Sequence of the first protein:
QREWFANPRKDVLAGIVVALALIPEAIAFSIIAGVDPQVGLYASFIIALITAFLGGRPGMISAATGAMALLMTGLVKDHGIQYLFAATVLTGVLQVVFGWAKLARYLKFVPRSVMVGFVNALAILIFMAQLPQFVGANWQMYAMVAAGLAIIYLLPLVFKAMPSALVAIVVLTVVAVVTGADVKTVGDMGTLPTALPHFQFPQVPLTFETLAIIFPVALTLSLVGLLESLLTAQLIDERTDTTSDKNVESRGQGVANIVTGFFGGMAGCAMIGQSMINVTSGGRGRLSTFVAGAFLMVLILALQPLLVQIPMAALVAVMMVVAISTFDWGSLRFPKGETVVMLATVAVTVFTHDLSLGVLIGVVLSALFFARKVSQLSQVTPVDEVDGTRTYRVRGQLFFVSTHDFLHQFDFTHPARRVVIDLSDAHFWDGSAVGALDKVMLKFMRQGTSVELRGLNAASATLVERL

Sequence of the second protein:
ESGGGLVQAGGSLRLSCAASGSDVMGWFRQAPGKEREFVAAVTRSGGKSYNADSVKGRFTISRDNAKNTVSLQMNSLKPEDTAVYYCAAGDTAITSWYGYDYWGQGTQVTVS

These two protein chains interact to form a complex.

Residue-level contacts at the interface:
Residue V468 in the first protein interacts with residue K60 in the second protein (closest heavy-atom distance 2.9 Å).
Residue M462 in the first protein is in contact with residue G59 in the second protein (closest heavy-atom distance 3.5 Å).
Residue L473 in the first protein contacts residue W109 in the second protein (closest heavy-atom distance 3.2 Å).
Residue M462 in the first protein interacts with residue S61 in the second protein (closest heavy-atom distance 3.5 Å).
Residue D455 in the first protein contacts residue T107 in the second protein (closest heavy-atom distance 3.2 Å).
Residue V451 in the first protein is in contact with residue S108 in the second protein (closest heavy-atom distance 4.4 Å).
Residue M462 in the first protein interacts with residue S57 in the second protein (closest heavy-atom distance 2.3 Å).
Residue L480 in the first protein interacts with residue Y110 in the second protein (closest heavy-atom distance 3.7 Å).
Residue D455 in the first protein contacts residue I106 in the second protein (closest heavy-atom distance 3.9 Å).
Residue Q464 in the first protein interacts with residue S57 in the second protein (closest heavy-atom distance 4.5 Å).
Residue V468 in the first protein interacts with residue S61 in the second protein (closest heavy-atom distance 3.3 Å).
Residue M462 in the first protein contacts residue A53 in the second protein (closest heavy-atom distance 3.7 Å).
Residue V451 in the first protein is in contact with residue W109 in the second protein (closest heavy-atom distance 3.9 Å).
Residue S467 in the first protein interacts with residue K60 in the second protein (closest heavy-atom distance 3.2 Å).
Residue R463 in the first protein interacts with residue R56 in the second protein (closest heavy-atom distance 4.7 Å).
Residue R463 in the first protein interacts with residue S57 in the second protein (closest heavy-atom distance 3.3 Å).
Residue L470 in the first protein is in contact with residue Y62 in the second protein (closest heavy-atom distance 3.3 Å).
Residue G472 in the first protein interacts with residue D65 in the second protein (closest heavy-atom distance 3.0 Å).
Residue M458 in the first protein contacts residue T107 in the second protein (closest heavy-atom distance 3.8 Å).
Residue V468 in the first protein interacts with residue Y62 in the second protein (closest heavy-atom distance 3.1 Å).
Residue L473 in the first protein contacts residue N63 in the second protein (closest heavy-atom distance 4.0 Å).
Residue M462 in the first protein interacts with residue T55 in the second protein (closest heavy-atom distance 3.0 Å).
Residue N474 in the first protein interacts with residue K46 in the second protein (closest heavy-atom distance 4.2 Å).
Residue M462 in the first protein contacts residue G58 in the second protein (closest heavy-atom distance 4.5 Å).
Residue L454 in the first protein is in contact with residue W109 in the second protein (closest heavy-atom distance 4.0 Å).
Residue M458 in the first protein contacts residue S61 in the second protein (closest heavy-atom distance 3.5 Å).
Residue E482 in the first protein is in contact with residue Y110 in the second protein (closest heavy-atom distance 4.0 Å).
Residue L459 in the first protein is in contact with residue V36 in the second protein (closest heavy-atom distance 4.3 Å).
Residue L470 in the first protein interacts with residue D65 in the second protein (closest heavy-atom distance 3.4 Å).
Residue L470 in the first protein contacts residue W109 in the second protein (closest heavy-atom distance 4.5 Å).
Residue D455 in the first protein contacts residue S108 in the second protein (closest heavy-atom distance 2.0 Å).
Residue L459 in the first protein interacts with residue D35 in the second protein (closest heavy-atom distance 4.7 Å).
Residue L470 in the first protein interacts with residue A64 in the second protein (closest heavy-atom distance 3.1 Å).
Residue R483 in the first protein interacts with residue E47 in the second protein (closest heavy-atom distance 3.6 Å).
Residue T466 in the first protein is in contact with residue G59 in the second protein (closest heavy-atom distance 4.6 Å).
Residue M462 in the first protein is in contact with residue T107 in the second protein (closest heavy-atom distance 3.4 Å).
Residue E469 in the first protein contacts residue V67 in the second protein (closest heavy-atom distance 4.5 Å).
Residue M462 in the first protein interacts with residue K60 in the second protein (closest heavy-atom distance 3.7 Å).
Residue L454 in the first protein contacts residue S108 in the second protein (closest heavy-atom distance 4.0 Å).
Residue L473 in the first protein is in contact with residue D65 in the second protein (closest heavy-atom distance 3.2 Å).
Residue G465 in the first protein interacts with residue G59 in the second protein (closest heavy-atom distance 4.5 Å).
Residue L459 in the first protein is in contact with residue T55 in the second protein (closest heavy-atom distance 4.0 Å).
Residue R463 in the first protein interacts with residue D35 in the second protein (closest heavy-atom distance 3.0 Å).
Residue L459 in the first protein interacts with residue T107 in the second protein (closest heavy-atom distance 3.9 Å).
Residue G465 in the first protein contacts residue S57 in the second protein (closest heavy-atom distance 4.3 Å).
Residue M462 in the first protein is in contact with residue V54 in the second protein (closest heavy-atom distance 4.2 Å).
Residue L470 in the first protein interacts with residue F50 in the second protein (closest heavy-atom distance 4.3 Å).
Residue L470 in the first protein is in contact with residue N63 in the second protein (closest heavy-atom distance 4.1 Å).
Residue S467 in the first protein contacts residue G59 in the second protein (closest heavy-atom distance 4.2 Å).
Residue M462 in the first protein interacts with residue V36 in the second protein (closest heavy-atom distance 4.0 Å).
Residue M458 in the first protein is in contact with residue S108 in the second protein (closest heavy-atom distance 3.5 Å).
Residue D455 in the first protein interacts with residue W109 in the second protein (closest heavy-atom distance 4.2 Å).
Residue S467 in the first protein is in contact with residue G58 in the second protein (closest heavy-atom distance 4.7 Å).
Residue E469 in the first protein is in contact with residue A64 in the second protein (closest heavy-atom distance 3.7 Å).
Residue T466 in the first protein is in contact with residue K60 in the second protein (closest heavy-atom distance 4.5 Å).
Residue E469 in the first protein interacts with residue Y62 in the second protein (closest heavy-atom distance 4.0 Å).
Residue R463 in the first protein contacts residue T55 in the second protein (closest heavy-atom distance 4.1 Å).
Residue L470 in the first protein contacts residue S61 in the second protein (closest heavy-atom distance 4.4 Å).
Residue R471 in the first protein contacts residue D65 in the second protein (closest heavy-atom distance 3.7 Å).
Residue L459 in the first protein interacts with residue T104 in the second protein (closest heavy-atom distance 4.2 Å).